Sequence of chain B:
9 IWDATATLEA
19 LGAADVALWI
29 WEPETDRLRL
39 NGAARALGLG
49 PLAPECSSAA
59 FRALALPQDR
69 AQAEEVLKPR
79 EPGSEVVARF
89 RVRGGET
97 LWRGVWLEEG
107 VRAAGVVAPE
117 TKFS

These two protein chains interact to form a complex.

Residue-level contacts at the interface:
Residue A14 in chain B interacts with residue I28 in chain A (closest heavy-atom distance 3.5 Å).
Residue T15 in chain B interacts with residue N39 in chain A (closest heavy-atom distance 4.0 Å).
Residue W27 in chain B contacts residue W10 in chain A (closest heavy-atom distance 3.9 Å).
Residue V112 in chain B is in contact with residue A22 in chain A (closest heavy-atom distance 3.4 Å).
Residue A22 in chain B interacts with residue V112 in chain A (closest heavy-atom distance 3.4 Å).
Residue G100 in chain B is in contact with residue A21 in chain A (closest heavy-atom distance 3.9 Å).
Residue A21 in chain B interacts with residue A110 in chain A (closest heavy-atom distance 3.1 Å).
Residue K118 in chain B contacts residue S120 in chain A (closest heavy-atom distance 3.6 Å).
Residue N39 in chain B is in contact with residue W10 in chain A (closest heavy-atom distance 3.4 Å).
Residue R37 in chain B interacts with residue W10 in chain A (closest heavy-atom distance 3.6 Å).
Residue K118 in chain B interacts with residue E83 in chain A (closest heavy-atom distance 4.0 Å).
Residue L26 in chain B contacts residue A18 in chain A (closest heavy-atom distance 3.8 Å).
Residue L26 in chain B contacts residue T15 in chain A (closest heavy-atom distance 3.9 Å).
Residue I28 in chain B contacts residue E17 in chain A (closest heavy-atom distance 3.9 Å).
Residue W10 in chain B contacts residue N39 in chain A (closest heavy-atom distance 3.4 Å).
Residue A18 in chain B contacts residue W27 in chain A (closest heavy-atom distance 3.8 Å).
Residue R99 in chain B interacts with residue K118 in chain A (closest heavy-atom distance 3.4 Å).
Residue W27 in chain B contacts residue A18 in chain A (closest heavy-atom distance 3.8 Å).
Residue K118 in chain B interacts with residue R99 in chain A (closest heavy-atom distance 3.4 Å).
Residue I28 in chain B contacts residue W10 in chain A (closest heavy-atom distance 3.8 Å).
Residue W10 in chain B contacts residue I28 in chain A (closest heavy-atom distance 3.8 Å).
Residue E17 in chain B contacts residue I28 in chain A (closest heavy-atom distance 3.9 Å).
Residue E17 in chain B contacts residue R108 in chain A (closest heavy-atom distance 2.8 Å).
Residue W10 in chain B is in contact with residue W27 in chain A (closest heavy-atom distance 3.9 Å).
Residue F119 in chain B contacts residue R99 in chain A (closest heavy-atom distance 3.7 Å).
Residue G111 in chain B interacts with residue A18 in chain A (closest heavy-atom distance 3.6 Å).
Residue R37 in chain B is in contact with residue A14 in chain A (closest heavy-atom distance 3.7 Å).
Residue F119 in chain B is in contact with residue S120 in chain A (closest heavy-atom distance 3.8 Å).
Residue I28 in chain B contacts residue A14 in chain A (closest heavy-atom distance 3.5 Å).
Residue I9 in chain B contacts residue R37 in chain A (closest heavy-atom distance 2.7 Å).
Residue W10 in chain B is in contact with residue L26 in chain A (closest heavy-atom distance 3.6 Å).
Residue L19 in chain B is in contact with residue L26 in chain A (closest heavy-atom distance 3.8 Å).
Residue R99 in chain B is in contact with residue A22 in chain A (closest heavy-atom distance 3.8 Å).
Residue A21 in chain B contacts residue V101 in chain A (closest heavy-atom distance 3.7 Å).
Residue R108 in chain B contacts residue E17 in chain A (closest heavy-atom distance 2.8 Å).
Residue S120 in chain B interacts with residue K118 in chain A (closest heavy-atom distance 3.6 Å).
Residue A18 in chain B is in contact with residue A110 in chain A (closest heavy-atom distance 3.8 Å).
Residue L26 in chain B interacts with residue L19 in chain A (closest heavy-atom distance 3.8 Å).
Residue G111 in chain B interacts with residue A22 in chain A (closest heavy-atom distance 4.1 Å).
Residue A14 in chain B is in contact with residue R37 in chain A (closest heavy-atom distance 3.7 Å).
Residue S120 in chain B interacts with residue F119 in chain A (closest heavy-atom distance 3.8 Å).
Residue A22 in chain B interacts with residue R99 in chain A (closest heavy-atom distance 3.8 Å).
Residue A18 in chain B contacts residue G111 in chain A (closest heavy-atom distance 3.6 Å).
Residue W10 in chain B is in contact with residue R37 in chain A (closest heavy-atom distance 3.6 Å).
Residue A110 in chain B contacts residue A18 in chain A (closest heavy-atom distance 3.8 Å).
Residue S120 in chain B interacts with residue S120 in chain A (closest heavy-atom distance 3.4 Å).
Residue A110 in chain B contacts residue A21 in chain A (closest heavy-atom distance 3.1 Å).
Residue A21 in chain B contacts residue L103 in chain A (closest heavy-atom distance 4.0 Å).
Residue T15 in chain B contacts residue L26 in chain A (closest heavy-atom distance 3.9 Å).
Residue T15 in chain B interacts with residue T15 in chain A (closest heavy-atom distance 3.8 Å).
Residue R37 in chain B interacts with residue I9 in chain A (closest heavy-atom distance 2.7 Å).
Residue E83 in chain B contacts residue K118 in chain A (closest heavy-atom distance 4.0 Å).
Residue L103 in chain B contacts residue A21 in chain A (closest heavy-atom distance 4.0 Å).
Residue R99 in chain B interacts with residue F119 in chain A (closest heavy-atom distance 3.7 Å).
Residue N39 in chain B interacts with residue T15 in chain A (closest heavy-atom distance 4.0 Å).
Residue V101 in chain B interacts with residue A21 in chain A (closest heavy-atom distance 3.7 Å).
Residue A22 in chain B interacts with residue G111 in chain A (closest heavy-atom distance 4.1 Å).
Residue A18 in chain B contacts residue L26 in chain A (closest heavy-atom distance 3.8 Å).
Residue L26 in chain B is in contact with residue W10 in chain A (closest heavy-atom distance 3.6 Å).
Residue A21 in chain B is in contact with residue G100 in chain A (closest heavy-atom distance 3.9 Å).

Sequence of chain A:
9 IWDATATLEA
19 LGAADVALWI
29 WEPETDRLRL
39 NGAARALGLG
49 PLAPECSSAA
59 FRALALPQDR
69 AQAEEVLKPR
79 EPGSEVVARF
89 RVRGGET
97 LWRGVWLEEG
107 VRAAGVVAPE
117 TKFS